Sequence of protein 1:
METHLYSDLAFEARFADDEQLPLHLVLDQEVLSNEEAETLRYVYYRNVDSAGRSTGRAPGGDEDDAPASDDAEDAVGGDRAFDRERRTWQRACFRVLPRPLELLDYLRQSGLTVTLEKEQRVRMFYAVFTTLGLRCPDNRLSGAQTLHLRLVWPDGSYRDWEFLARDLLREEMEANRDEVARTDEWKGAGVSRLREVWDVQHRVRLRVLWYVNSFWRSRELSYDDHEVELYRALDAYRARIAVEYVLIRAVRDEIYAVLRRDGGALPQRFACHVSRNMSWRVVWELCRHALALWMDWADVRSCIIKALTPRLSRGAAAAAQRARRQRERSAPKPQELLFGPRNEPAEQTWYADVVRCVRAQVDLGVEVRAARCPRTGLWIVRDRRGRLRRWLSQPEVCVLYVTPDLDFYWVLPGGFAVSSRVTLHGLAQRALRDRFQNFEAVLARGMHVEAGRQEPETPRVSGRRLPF

Sequence of protein 2:
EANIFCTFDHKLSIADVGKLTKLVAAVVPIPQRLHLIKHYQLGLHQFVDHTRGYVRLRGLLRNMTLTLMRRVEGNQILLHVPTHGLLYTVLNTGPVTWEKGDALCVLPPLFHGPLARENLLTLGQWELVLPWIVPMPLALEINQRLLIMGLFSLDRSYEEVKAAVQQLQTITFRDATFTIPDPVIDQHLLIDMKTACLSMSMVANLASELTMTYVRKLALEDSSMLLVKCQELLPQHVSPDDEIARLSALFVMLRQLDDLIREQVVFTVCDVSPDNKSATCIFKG

The following describes two proteins that form a bound complex.

Contacts between the two chains:
Residue L566 in protein 1 contacts residue L158 in protein 2 (closest heavy-atom distance 4.0 Å).
Residue R568 in protein 1 is in contact with residue I189 in protein 2 (closest heavy-atom distance 4.3 Å).
Residue V572 in protein 1 is in contact with residue V188 in protein 2 (closest heavy-atom distance 4.3 Å).
Residue R91 in protein 1 interacts with residue L158 in protein 2 (closest heavy-atom distance 4.9 Å).
Residue V565 in protein 1 interacts with residue S161 in protein 2 (closest heavy-atom distance 4.6 Å).
Residue L566 in protein 1 interacts with residue S161 in protein 2 (closest heavy-atom distance 3.5 Å).
Residue L566 in protein 1 is in contact with residue I189 in protein 2 (closest heavy-atom distance 4.2 Å).
Residue M570 in protein 1 interacts with residue V188 in protein 2 (closest heavy-atom distance 3.5 Å).
Residue L566 in protein 1 interacts with residue D159 in protein 2 (closest heavy-atom distance 4.7 Å).
Residue M570 in protein 1 contacts residue I189 in protein 2 (closest heavy-atom distance 3.4 Å).
Residue V572 in protein 1 contacts residue V169 in protein 2 (closest heavy-atom distance 3.9 Å).
Residue V572 in protein 1 is in contact with residue I189 in protein 2 (closest heavy-atom distance 4.1 Å).
Residue A564 in protein 1 contacts residue S161 in protein 2 (closest heavy-atom distance 3.6 Å).
Residue E573 in protein 1 contacts residue Q170 in protein 2 (closest heavy-atom distance 4.6 Å).
Residue E563 in protein 1 contacts residue Y162 in protein 2 (closest heavy-atom distance 4.4 Å).
Residue H571 in protein 1 is in contact with residue D186 in protein 2 (closest heavy-atom distance 5.0 Å).
Residue V572 in protein 1 interacts with residue Y162 in protein 2 (closest heavy-atom distance 4.7 Å).
Residue A567 in protein 1 is in contact with residue L158 in protein 2 (closest heavy-atom distance 4.7 Å).
Residue E578 in protein 1 interacts with residue T55 in protein 2 (closest heavy-atom distance 4.9 Å).
Residue G569 in protein 1 is in contact with residue I189 in protein 2 (closest heavy-atom distance 3.1 Å).
Residue V565 in protein 1 interacts with residue D159 in protein 2 (closest heavy-atom distance 4.3 Å).
Residue H571 in protein 1 interacts with residue T55 in protein 2 (closest heavy-atom distance 3.4 Å).
Residue P579 in protein 1 interacts with residue T55 in protein 2 (closest heavy-atom distance 3.3 Å).
Residue V572 in protein 1 interacts with residue S157 in protein 2 (closest heavy-atom distance 4.9 Å).
Residue E580 in protein 1 interacts with residue R56 in protein 2 (closest heavy-atom distance 4.7 Å).
Residue G569 in protein 1 interacts with residue V188 in protein 2 (closest heavy-atom distance 4.3 Å).
Residue L566 in protein 1 contacts residue Y162 in protein 2 (closest heavy-atom distance 3.5 Å).
Residue R434 in protein 1 contacts residue E163 in protein 2 (closest heavy-atom distance 3.4 Å).
Residue R576 in protein 1 interacts with residue D186 in protein 2 (closest heavy-atom distance 2.9 Å).
Residue V565 in protein 1 interacts with residue R160 in protein 2 (closest heavy-atom distance 3.3 Å).
Residue A567 in protein 1 is in contact with residue I189 in protein 2 (closest heavy-atom distance 3.6 Å).
Residue H571 in protein 1 interacts with residue R56 in protein 2 (closest heavy-atom distance 5.0 Å).
Residue V572 in protein 1 contacts residue P187 in protein 2 (closest heavy-atom distance 3.3 Å).
Residue V572 in protein 1 interacts with residue V165 in protein 2 (closest heavy-atom distance 3.8 Å).
Residue Q577 in protein 1 is in contact with residue T55 in protein 2 (closest heavy-atom distance 3.3 Å).
Residue G569 in protein 1 interacts with residue D190 in protein 2 (closest heavy-atom distance 4.8 Å).
Residue R576 in protein 1 contacts residue P185 in protein 2 (closest heavy-atom distance 3.2 Å).
Residue A564 in protein 1 is in contact with residue Y162 in protein 2 (closest heavy-atom distance 3.8 Å).
Residue P579 in protein 1 is in contact with residue V188 in protein 2 (closest heavy-atom distance 4.5 Å).
Residue E563 in protein 1 contacts residue S161 in protein 2 (closest heavy-atom distance 2.4 Å).
Residue R576 in protein 1 is in contact with residue P187 in protein 2 (closest heavy-atom distance 4.2 Å).
Residue E563 in protein 1 contacts residue E163 in protein 2 (closest heavy-atom distance 3.4 Å).
Residue R568 in protein 1 contacts residue D190 in protein 2 (closest heavy-atom distance 3.9 Å).
Residue L566 in protein 1 contacts residue S157 in protein 2 (closest heavy-atom distance 3.3 Å).
Residue A574 in protein 1 contacts residue Y162 in protein 2 (closest heavy-atom distance 3.7 Å).
Residue E573 in protein 1 contacts residue V169 in protein 2 (closest heavy-atom distance 3.7 Å).
Residue E573 in protein 1 contacts residue K166 in protein 2 (closest heavy-atom distance 4.2 Å).
Residue E573 in protein 1 is in contact with residue Q173 in protein 2 (closest heavy-atom distance 4.2 Å).
Residue R568 in protein 1 contacts residue L194 in protein 2 (closest heavy-atom distance 3.7 Å).
Residue H571 in protein 1 interacts with residue Y162 in protein 2 (closest heavy-atom distance 4.1 Å).
Residue R434 in protein 1 contacts residue S161 in protein 2 (closest heavy-atom distance 4.9 Å).
Residue L566 in protein 1 is in contact with residue R160 in protein 2 (closest heavy-atom distance 3.1 Å).
Residue A564 in protein 1 is in contact with residue R160 in protein 2 (closest heavy-atom distance 4.4 Å).
Residue L566 in protein 1 contacts residue V165 in protein 2 (closest heavy-atom distance 4.0 Å).
Residue H571 in protein 1 interacts with residue V188 in protein 2 (closest heavy-atom distance 3.4 Å).
Residue E573 in protein 1 interacts with residue P187 in protein 2 (closest heavy-atom distance 4.9 Å).
Residue R568 in protein 1 contacts residue Q191 in protein 2 (closest heavy-atom distance 3.0 Å).
Residue R91 in protein 1 is in contact with residue D159 in protein 2 (closest heavy-atom distance 4.4 Å).
Residue M570 in protein 1 is in contact with residue Y162 in protein 2 (closest heavy-atom distance 2.9 Å).